Sequence of the second protein:
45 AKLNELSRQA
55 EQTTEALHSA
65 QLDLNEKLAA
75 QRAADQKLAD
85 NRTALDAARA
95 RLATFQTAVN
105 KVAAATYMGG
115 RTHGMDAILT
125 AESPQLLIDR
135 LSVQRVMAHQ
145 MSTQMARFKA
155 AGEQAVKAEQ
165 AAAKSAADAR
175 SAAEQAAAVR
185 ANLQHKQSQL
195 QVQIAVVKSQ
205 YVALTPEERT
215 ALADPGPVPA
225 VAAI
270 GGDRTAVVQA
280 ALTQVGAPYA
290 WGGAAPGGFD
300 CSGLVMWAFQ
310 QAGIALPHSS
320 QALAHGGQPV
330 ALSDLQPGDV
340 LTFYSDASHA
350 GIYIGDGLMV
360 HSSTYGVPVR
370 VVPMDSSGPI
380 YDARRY

Sequence of the first protein:
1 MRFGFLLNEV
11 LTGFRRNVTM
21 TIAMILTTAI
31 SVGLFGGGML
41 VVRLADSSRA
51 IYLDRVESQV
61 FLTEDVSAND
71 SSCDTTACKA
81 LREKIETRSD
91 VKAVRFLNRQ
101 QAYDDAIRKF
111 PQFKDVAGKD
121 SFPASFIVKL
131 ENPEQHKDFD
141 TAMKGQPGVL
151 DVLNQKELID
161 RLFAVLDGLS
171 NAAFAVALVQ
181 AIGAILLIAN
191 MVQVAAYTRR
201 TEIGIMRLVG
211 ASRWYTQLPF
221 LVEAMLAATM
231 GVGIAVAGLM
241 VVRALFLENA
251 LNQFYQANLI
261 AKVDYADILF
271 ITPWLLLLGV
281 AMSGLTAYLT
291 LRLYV

Contacts between the two chains:
Residue R139 in the second protein is in contact with residue L158 in the first protein (closest heavy-atom distance 4.6 Å).
Residue L131 in the second protein is in contact with residue Y52 in the first protein (closest heavy-atom distance 4.2 Å).
Residue I132 in the second protein is in contact with residue R55 in the first protein (closest heavy-atom distance 4.0 Å).
Residue T116 in the second protein is in contact with residue F113 in the first protein (closest heavy-atom distance 4.4 Å).
Residue M141 in the second protein is in contact with residue F122 in the first protein (closest heavy-atom distance 3.6 Å).
Residue K105 in the second protein interacts with residue V116 in the first protein (closest heavy-atom distance 3.7 Å).
Residue S136 in the second protein is in contact with residue K156 in the first protein (closest heavy-atom distance 3.8 Å).
Residue P128 in the second protein contacts residue Y52 in the first protein (closest heavy-atom distance 3.7 Å).
Residue P128 in the second protein contacts residue I51 in the first protein (closest heavy-atom distance 4.9 Å).
Residue V140 in the second protein contacts residue S121 in the first protein (closest heavy-atom distance 4.5 Å).
Residue V137 in the second protein contacts residue A106 in the first protein (closest heavy-atom distance 3.7 Å).
Residue M141 in the second protein is in contact with residue F113 in the first protein (closest heavy-atom distance 4.3 Å).
Residue Q144 in the second protein contacts residue S121 in the first protein (closest heavy-atom distance 4.0 Å).
Residue G113 in the second protein contacts residue Q112 in the first protein (closest heavy-atom distance 2.9 Å).
Residue D133 in the second protein is in contact with residue K156 in the first protein (closest heavy-atom distance 4.8 Å).
Residue A125 in the second protein interacts with residue A257 in the first protein (closest heavy-atom distance 4.5 Å).
Residue P128 in the second protein is in contact with residue A257 in the first protein (closest heavy-atom distance 4.2 Å).
Residue S127 in the second protein is in contact with residue L259 in the first protein (closest heavy-atom distance 4.2 Å).
Residue P128 in the second protein is in contact with residue N258 in the first protein (closest heavy-atom distance 3.6 Å).
Residue I122 in the second protein is in contact with residue L259 in the first protein (closest heavy-atom distance 4.2 Å).
Residue M119 in the second protein interacts with residue L162 in the first protein (closest heavy-atom distance 4.0 Å).
Residue V137 in the second protein is in contact with residue F110 in the first protein (closest heavy-atom distance 3.7 Å).
Residue A109 in the second protein is in contact with residue V116 in the first protein (closest heavy-atom distance 3.8 Å).
Residue E126 in the second protein interacts with residue Q256 in the first protein (closest heavy-atom distance 4.4 Å).
Residue I122 in the second protein contacts residue L162 in the first protein (closest heavy-atom distance 3.7 Å).
Residue I132 in the second protein is in contact with residue I159 in the first protein (closest heavy-atom distance 4.4 Å).
Residue M141 in the second protein interacts with residue A117 in the first protein (closest heavy-atom distance 4.5 Å).
Residue Q129 in the second protein interacts with residue R55 in the first protein (closest heavy-atom distance 2.5 Å).
Residue L135 in the second protein is in contact with residue R161 in the first protein (closest heavy-atom distance 4.5 Å).
Residue R134 in the second protein is in contact with residue F110 in the first protein (closest heavy-atom distance 4.2 Å).
Residue I122 in the second protein contacts residue F254 in the first protein (closest heavy-atom distance 4.9 Å).
Residue K105 in the second protein is in contact with residue D115 in the first protein (closest heavy-atom distance 2.4 Å).
Residue Q144 in the second protein is in contact with residue V116 in the first protein (closest heavy-atom distance 3.9 Å).
Residue G114 in the second protein contacts residue F113 in the first protein (closest heavy-atom distance 4.2 Å).
Residue P128 in the second protein is in contact with residue R55 in the first protein (closest heavy-atom distance 4.2 Å).
Residue R115 in the second protein interacts with residue Q112 in the first protein (closest heavy-atom distance 4.5 Å).
Residue M145 in the second protein interacts with residue V116 in the first protein (closest heavy-atom distance 4.5 Å).
Residue E126 in the second protein interacts with residue N258 in the first protein (closest heavy-atom distance 4.8 Å).
Residue M145 in the second protein contacts residue F113 in the first protein (closest heavy-atom distance 4.1 Å).
Residue E126 in the second protein is in contact with residue A257 in the first protein (closest heavy-atom distance 2.9 Å).
Residue V140 in the second protein is in contact with residue F122 in the first protein (closest heavy-atom distance 4.7 Å).
Residue L135 in the second protein is in contact with residue L158 in the first protein (closest heavy-atom distance 4.0 Å).
Residue M112 in the second protein contacts residue Q112 in the first protein (closest heavy-atom distance 2.6 Å).
Residue V106 in the second protein is in contact with residue V116 in the first protein (closest heavy-atom distance 3.7 Å).
Residue P128 in the second protein is in contact with residue L259 in the first protein (closest heavy-atom distance 3.9 Å).
Residue I132 in the second protein is in contact with residue K156 in the first protein (closest heavy-atom distance 3.8 Å).
Residue G118 in the second protein contacts residue L162 in the first protein (closest heavy-atom distance 5.0 Å).
Residue A109 in the second protein contacts residue F113 in the first protein (closest heavy-atom distance 4.9 Å).
Residue G114 in the second protein contacts residue Q112 in the first protein (closest heavy-atom distance 3.6 Å).
Residue S136 in the second protein interacts with residue L158 in the first protein (closest heavy-atom distance 4.8 Å).
Residue A125 in the second protein contacts residue L259 in the first protein (closest heavy-atom distance 4.4 Å).
Residue Q144 in the second protein interacts with residue A117 in the first protein (closest heavy-atom distance 4.8 Å).
Residue L131 in the second protein is in contact with residue L162 in the first protein (closest heavy-atom distance 4.7 Å).
Residue E126 in the second protein interacts with residue L259 in the first protein (closest heavy-atom distance 4.8 Å).
Residue S127 in the second protein is in contact with residue A257 in the first protein (closest heavy-atom distance 4.2 Å).

These two protein chains interact to form a complex.